Sequence of protein 1:
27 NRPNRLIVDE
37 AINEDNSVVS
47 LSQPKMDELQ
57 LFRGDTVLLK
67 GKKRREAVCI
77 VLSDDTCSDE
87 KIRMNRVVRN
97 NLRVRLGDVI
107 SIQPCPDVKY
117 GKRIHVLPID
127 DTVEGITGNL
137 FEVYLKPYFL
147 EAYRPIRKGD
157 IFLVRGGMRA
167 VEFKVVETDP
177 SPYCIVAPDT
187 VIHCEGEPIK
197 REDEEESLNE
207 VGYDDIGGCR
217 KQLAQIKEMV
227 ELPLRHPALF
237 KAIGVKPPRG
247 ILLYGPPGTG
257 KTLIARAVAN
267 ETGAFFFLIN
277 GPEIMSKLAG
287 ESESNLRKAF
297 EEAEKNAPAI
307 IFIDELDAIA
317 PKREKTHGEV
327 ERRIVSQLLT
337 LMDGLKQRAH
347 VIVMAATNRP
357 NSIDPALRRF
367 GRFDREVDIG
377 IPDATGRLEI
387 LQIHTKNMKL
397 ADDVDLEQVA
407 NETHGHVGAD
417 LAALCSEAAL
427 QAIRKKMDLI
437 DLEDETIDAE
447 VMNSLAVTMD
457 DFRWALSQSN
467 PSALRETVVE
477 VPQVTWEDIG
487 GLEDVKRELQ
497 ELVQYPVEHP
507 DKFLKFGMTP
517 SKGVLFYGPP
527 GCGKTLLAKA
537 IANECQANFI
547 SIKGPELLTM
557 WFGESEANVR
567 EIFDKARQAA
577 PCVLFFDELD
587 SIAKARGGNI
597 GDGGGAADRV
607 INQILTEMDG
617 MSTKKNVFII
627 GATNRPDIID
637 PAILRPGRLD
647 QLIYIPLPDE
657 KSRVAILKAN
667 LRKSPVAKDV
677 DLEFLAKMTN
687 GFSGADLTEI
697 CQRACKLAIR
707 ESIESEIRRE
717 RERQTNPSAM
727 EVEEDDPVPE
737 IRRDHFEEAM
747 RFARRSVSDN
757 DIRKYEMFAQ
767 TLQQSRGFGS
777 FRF

Sequence of protein 2:
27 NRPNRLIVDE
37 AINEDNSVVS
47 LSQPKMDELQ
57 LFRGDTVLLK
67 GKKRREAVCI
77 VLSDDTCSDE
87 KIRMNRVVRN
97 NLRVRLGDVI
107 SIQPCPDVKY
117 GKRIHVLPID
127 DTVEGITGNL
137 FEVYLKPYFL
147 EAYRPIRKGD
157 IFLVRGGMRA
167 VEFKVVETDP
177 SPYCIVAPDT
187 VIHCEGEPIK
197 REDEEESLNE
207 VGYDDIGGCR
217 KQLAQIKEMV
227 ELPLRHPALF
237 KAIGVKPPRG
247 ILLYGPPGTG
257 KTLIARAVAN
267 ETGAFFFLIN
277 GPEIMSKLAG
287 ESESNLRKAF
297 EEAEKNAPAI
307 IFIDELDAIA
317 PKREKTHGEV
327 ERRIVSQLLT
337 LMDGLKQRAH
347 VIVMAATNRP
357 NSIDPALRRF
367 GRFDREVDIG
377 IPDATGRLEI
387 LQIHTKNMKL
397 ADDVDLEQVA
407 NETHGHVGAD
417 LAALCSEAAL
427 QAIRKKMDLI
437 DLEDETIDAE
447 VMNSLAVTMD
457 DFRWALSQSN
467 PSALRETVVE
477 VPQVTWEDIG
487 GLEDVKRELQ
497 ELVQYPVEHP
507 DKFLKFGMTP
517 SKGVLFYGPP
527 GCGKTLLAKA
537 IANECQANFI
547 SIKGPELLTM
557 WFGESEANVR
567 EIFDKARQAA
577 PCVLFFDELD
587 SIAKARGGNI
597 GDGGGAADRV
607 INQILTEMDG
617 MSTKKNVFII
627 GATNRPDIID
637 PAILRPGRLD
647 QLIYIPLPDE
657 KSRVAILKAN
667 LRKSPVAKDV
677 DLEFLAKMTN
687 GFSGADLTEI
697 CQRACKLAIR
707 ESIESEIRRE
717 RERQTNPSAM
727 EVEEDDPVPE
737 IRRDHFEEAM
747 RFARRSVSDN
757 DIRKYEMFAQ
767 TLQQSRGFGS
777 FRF

Residue-level contacts at the interface:
Residue K669 in protein 1 contacts residue G513 in protein 2 (closest heavy-atom distance 3.3 Å).
Residue E584 in protein 1 is in contact with residue N608 in protein 2 (closest heavy-atom distance 4.0 Å).
Residue D437 in protein 1 is in contact with residue N27 in protein 2 (closest heavy-atom distance 3.2 Å).
Residue A691 in protein 1 contacts residue P642 in protein 2 (closest heavy-atom distance 3.9 Å).
Residue K669 in protein 1 contacts residue F512 in protein 2 (closest heavy-atom distance 2.9 Å).
Residue G597 in protein 1 contacts residue D598 in protein 2 (closest heavy-atom distance 3.9 Å).
Residue M281 in protein 1 interacts with residue G286 in protein 2 (closest heavy-atom distance 4.1 Å).
Residue P551 in protein 1 contacts residue E562 in protein 2 (closest heavy-atom distance 3.1 Å).
Residue V477 in protein 1 is in contact with residue S618 in protein 2 (closest heavy-atom distance 3.5 Å).
Residue M281 in protein 1 is in contact with residue A285 in protein 2 (closest heavy-atom distance 3.8 Å).
Residue E743 in protein 1 is in contact with residue S776 in protein 2 (closest heavy-atom distance 3.2 Å).
Residue M556 in protein 1 is in contact with residue W557 in protein 2 (closest heavy-atom distance 3.7 Å).
Residue C701 in protein 1 is in contact with residue F512 in protein 2 (closest heavy-atom distance 3.7 Å).
Residue S422 in protein 1 interacts with residue V241 in protein 2 (closest heavy-atom distance 4.2 Å).
Residue C701 in protein 1 interacts with residue M514 in protein 2 (closest heavy-atom distance 4.1 Å).
Residue N393 in protein 1 contacts residue G240 in protein 2 (closest heavy-atom distance 3.7 Å).
Residue N393 in protein 1 interacts with residue K237 in protein 2 (closest heavy-atom distance 4.1 Å).
Residue M746 in protein 1 contacts residue F774 in protein 2 (closest heavy-atom distance 2.8 Å).
Residue S670 in protein 1 interacts with residue F512 in protein 2 (closest heavy-atom distance 3.3 Å).
Residue A425 in protein 1 contacts residue V241 in protein 2 (closest heavy-atom distance 4.0 Å).
Residue K669 in protein 1 is in contact with residue K511 in protein 2 (closest heavy-atom distance 4.0 Å).
Residue A749 in protein 1 contacts residue F774 in protein 2 (closest heavy-atom distance 4.2 Å).
Residue K283 in protein 1 is in contact with residue A285 in protein 2 (closest heavy-atom distance 4.4 Å).
Residue E472 in protein 1 is in contact with residue L363 in protein 2 (closest heavy-atom distance 3.1 Å).
Residue R747 in protein 1 interacts with residue F774 in protein 2 (closest heavy-atom distance 3.2 Å).
Residue A749 in protein 1 contacts residue G773 in protein 2 (closest heavy-atom distance 3.7 Å).
Residue E439 in protein 1 contacts residue N27 in protein 2 (closest heavy-atom distance 4.2 Å).
Residue K395 in protein 1 contacts residue I239 in protein 2 (closest heavy-atom distance 4.1 Å).
Residue A425 in protein 1 interacts with residue I239 in protein 2 (closest heavy-atom distance 4.2 Å).
Residue R751 in protein 1 is in contact with residue R772 in protein 2 (closest heavy-atom distance 4.3 Å).
Residue M746 in protein 1 is in contact with residue S776 in protein 2 (closest heavy-atom distance 4.4 Å).
Residue I596 in protein 1 is in contact with residue D598 in protein 2 (closest heavy-atom distance 4.2 Å).
Residue E743 in protein 1 interacts with residue G775 in protein 2 (closest heavy-atom distance 3.9 Å).
Residue M394 in protein 1 interacts with residue I239 in protein 2 (closest heavy-atom distance 4.2 Å).
Residue Q698 in protein 1 interacts with residue M514 in protein 2 (closest heavy-atom distance 4.3 Å).
Residue E695 in protein 1 interacts with residue P642 in protein 2 (closest heavy-atom distance 4.3 Å).
Residue L438 in protein 1 is in contact with residue N27 in protein 2 (closest heavy-atom distance 3.3 Å).
Residue A749 in protein 1 interacts with residue R772 in protein 2 (closest heavy-atom distance 2.8 Å).
Residue S282 in protein 1 is in contact with residue A285 in protein 2 (closest heavy-atom distance 4.0 Å).
Residue G527 in protein 1 is in contact with residue R641 in protein 2 (closest heavy-atom distance 4.3 Å).
Residue D675 in protein 1 interacts with residue F779 in protein 2 (closest heavy-atom distance 4.1 Å).
Residue M746 in protein 1 is in contact with residue G775 in protein 2 (closest heavy-atom distance 3.2 Å).
Residue S587 in protein 1 contacts residue N608 in protein 2 (closest heavy-atom distance 3.6 Å).
Residue L554 in protein 1 is in contact with residue F558 in protein 2 (closest heavy-atom distance 4.2 Å).
Residue M394 in protein 1 is in contact with residue A238 in protein 2 (closest heavy-atom distance 4.1 Å).
Residue A419 in protein 1 is in contact with residue D370 in protein 2 (closest heavy-atom distance 4.1 Å).
Residue V477 in protein 1 interacts with residue M617 in protein 2 (closest heavy-atom distance 3.4 Å).
Residue P551 in protein 1 is in contact with residue Q609 in protein 2 (closest heavy-atom distance 3.6 Å).
Residue K395 in protein 1 is in contact with residue A238 in protein 2 (closest heavy-atom distance 3.7 Å).
Residue M746 in protein 1 is in contact with residue G773 in protein 2 (closest heavy-atom distance 3.8 Å).
Residue K283 in protein 1 contacts residue L284 in protein 2 (closest heavy-atom distance 4.1 Å).
Residue R747 in protein 1 is in contact with residue G775 in protein 2 (closest heavy-atom distance 4.0 Å).
Residue R747 in protein 1 contacts residue G773 in protein 2 (closest heavy-atom distance 3.5 Å).
Residue D677 in protein 1 contacts residue F779 in protein 2 (closest heavy-atom distance 4.3 Å).
Residue P671 in protein 1 is in contact with residue K511 in protein 2 (closest heavy-atom distance 4.1 Å).
Residue T531 in protein 1 is in contact with residue G616 in protein 2 (closest heavy-atom distance 4.2 Å).
Residue R750 in protein 1 interacts with residue R772 in protein 2 (closest heavy-atom distance 3.1 Å).
Residue K669 in protein 1 contacts residue L510 in protein 2 (closest heavy-atom distance 4.4 Å).
Residue P278 in protein 1 is in contact with residue Q333 in protein 2 (closest heavy-atom distance 3.7 Å).
Residue I596 in protein 1 is in contact with residue G597 in protein 2 (closest heavy-atom distance 4.0 Å).

This data describes a binding interaction between two proteins.